The following describes two proteins that form a bound complex.

Interface contacts:
Residue Y731 in chain B is in contact with residue R289 in chain A (closest heavy-atom distance 3.5 Å).
Residue N985 in chain B is in contact with residue D222 in chain A (closest heavy-atom distance 3.1 Å).
Residue N985 in chain B contacts residue R281 in chain A (closest heavy-atom distance 3.4 Å).
Residue L337 in chain B interacts with residue I693 in chain A (closest heavy-atom distance 3.4 Å).
Residue F727 in chain B is in contact with residue Q285 in chain A (closest heavy-atom distance 3.4 Å).
Residue Q509 in chain B is in contact with residue T781 in chain A (closest heavy-atom distance 3.5 Å).
Residue R289 in chain B interacts with residue G725 in chain A (closest heavy-atom distance 3.0 Å).
Residue I707 in chain B interacts with residue P336 in chain A (closest heavy-atom distance 3.4 Å).
Residue G782 in chain B interacts with residue Q509 in chain A (closest heavy-atom distance 2.8 Å).
Residue Q710 in chain B interacts with residue F333 in chain A (closest heavy-atom distance 3.6 Å).
Residue Q285 in chain B contacts residue F727 in chain A (closest heavy-atom distance 3.4 Å).
Residue N986 in chain B is in contact with residue R281 in chain A (closest heavy-atom distance 3.4 Å).
Residue I709 in chain B interacts with residue T334 in chain A (closest heavy-atom distance 2.7 Å).
Residue E1001 in chain B is in contact with residue P221 in chain A (closest heavy-atom distance 3.4 Å).
Residue T334 in chain B is in contact with residue I709 in chain A (closest heavy-atom distance 2.7 Å).
Residue I709 in chain B is in contact with residue F333 in chain A (closest heavy-atom distance 3.4 Å).
Residue F335 in chain B interacts with residue I707 in chain A (closest heavy-atom distance 3.6 Å).
Residue S293 in chain B interacts with residue S724 in chain A (closest heavy-atom distance 3.2 Å).
Residue Q710 in chain B contacts residue P331 in chain A (closest heavy-atom distance 2.9 Å).
Residue R281 in chain B is in contact with residue N986 in chain A (closest heavy-atom distance 3.4 Å).
Residue R289 in chain B is in contact with residue F727 in chain A (closest heavy-atom distance 3.4 Å).
Residue Q320 in chain B contacts residue R695 in chain A (closest heavy-atom distance 2.2 Å).
Residue T705 in chain B interacts with residue R289 in chain A (closest heavy-atom distance 3.4 Å).
Residue D856 in chain B contacts residue R500 in chain A (closest heavy-atom distance 2.8 Å).
Residue P336 in chain B is in contact with residue I707 in chain A (closest heavy-atom distance 3.4 Å).
Residue R289 in chain B is in contact with residue P732 in chain A (closest heavy-atom distance 3.3 Å).
Residue T334 in chain B contacts residue T708 in chain A (closest heavy-atom distance 3.6 Å).
Residue G780 in chain B is in contact with residue N510 in chain A (closest heavy-atom distance 2.8 Å).
Residue N694 in chain B interacts with residue L337 in chain A (closest heavy-atom distance 3.6 Å).
Residue G725 in chain B interacts with residue R289 in chain A (closest heavy-atom distance 3.0 Å).
Residue T733 in chain B is in contact with residue R289 in chain A (closest heavy-atom distance 2.7 Å).
Residue T708 in chain B is in contact with residue T334 in chain A (closest heavy-atom distance 3.6 Å).
Residue T781 in chain B is in contact with residue Q509 in chain A (closest heavy-atom distance 3.5 Å).
Residue I707 in chain B interacts with residue F335 in chain A (closest heavy-atom distance 3.6 Å).
Residue R281 in chain B is in contact with residue N985 in chain A (closest heavy-atom distance 3.4 Å).
Residue N510 in chain B interacts with residue G780 in chain A (closest heavy-atom distance 2.8 Å).
Residue T781 in chain B interacts with residue F483 in chain A (closest heavy-atom distance 3.5 Å).
Residue R289 in chain B contacts residue T705 in chain A (closest heavy-atom distance 3.4 Å).
Residue F727 in chain B interacts with residue R289 in chain A (closest heavy-atom distance 3.4 Å).
Residue R289 in chain B contacts residue Y731 in chain A (closest heavy-atom distance 3.5 Å).
Residue R500 in chain B interacts with residue D856 in chain A (closest heavy-atom distance 2.8 Å).
Residue R695 in chain B is in contact with residue Q320 in chain A (closest heavy-atom distance 2.2 Å).
Residue P732 in chain B contacts residue R289 in chain A (closest heavy-atom distance 3.3 Å).
Residue D222 in chain B interacts with residue N985 in chain A (closest heavy-atom distance 3.1 Å).
Residue Q285 in chain B interacts with residue D728 in chain A (closest heavy-atom distance 2.7 Å).
Residue T726 in chain B is in contact with residue R289 in chain A (closest heavy-atom distance 3.3 Å).
Residue D728 in chain B interacts with residue Q285 in chain A (closest heavy-atom distance 2.7 Å).
Residue L337 in chain B interacts with residue N694 in chain A (closest heavy-atom distance 3.6 Å).
Residue P331 in chain B interacts with residue Q710 in chain A (closest heavy-atom distance 2.9 Å).
Residue Q509 in chain B is in contact with residue S783 in chain A (closest heavy-atom distance 2.9 Å).
Residue S724 in chain B contacts residue S293 in chain A (closest heavy-atom distance 3.2 Å).
Residue F333 in chain B is in contact with residue Q710 in chain A (closest heavy-atom distance 3.6 Å).
Residue R289 in chain B interacts with residue T726 in chain A (closest heavy-atom distance 3.3 Å).
Residue F483 in chain B interacts with residue T781 in chain A (closest heavy-atom distance 3.5 Å).
Residue F333 in chain B contacts residue I709 in chain A (closest heavy-atom distance 3.4 Å).
Residue S783 in chain B contacts residue Q509 in chain A (closest heavy-atom distance 2.9 Å).
Residue Q509 in chain B interacts with residue G782 in chain A (closest heavy-atom distance 2.8 Å).
Residue P221 in chain B interacts with residue E1001 in chain A (closest heavy-atom distance 3.4 Å).
Residue R289 in chain B is in contact with residue T733 in chain A (closest heavy-atom distance 2.7 Å).
Residue I693 in chain B interacts with residue L337 in chain A (closest heavy-atom distance 3.4 Å).

Sequence of chain A:
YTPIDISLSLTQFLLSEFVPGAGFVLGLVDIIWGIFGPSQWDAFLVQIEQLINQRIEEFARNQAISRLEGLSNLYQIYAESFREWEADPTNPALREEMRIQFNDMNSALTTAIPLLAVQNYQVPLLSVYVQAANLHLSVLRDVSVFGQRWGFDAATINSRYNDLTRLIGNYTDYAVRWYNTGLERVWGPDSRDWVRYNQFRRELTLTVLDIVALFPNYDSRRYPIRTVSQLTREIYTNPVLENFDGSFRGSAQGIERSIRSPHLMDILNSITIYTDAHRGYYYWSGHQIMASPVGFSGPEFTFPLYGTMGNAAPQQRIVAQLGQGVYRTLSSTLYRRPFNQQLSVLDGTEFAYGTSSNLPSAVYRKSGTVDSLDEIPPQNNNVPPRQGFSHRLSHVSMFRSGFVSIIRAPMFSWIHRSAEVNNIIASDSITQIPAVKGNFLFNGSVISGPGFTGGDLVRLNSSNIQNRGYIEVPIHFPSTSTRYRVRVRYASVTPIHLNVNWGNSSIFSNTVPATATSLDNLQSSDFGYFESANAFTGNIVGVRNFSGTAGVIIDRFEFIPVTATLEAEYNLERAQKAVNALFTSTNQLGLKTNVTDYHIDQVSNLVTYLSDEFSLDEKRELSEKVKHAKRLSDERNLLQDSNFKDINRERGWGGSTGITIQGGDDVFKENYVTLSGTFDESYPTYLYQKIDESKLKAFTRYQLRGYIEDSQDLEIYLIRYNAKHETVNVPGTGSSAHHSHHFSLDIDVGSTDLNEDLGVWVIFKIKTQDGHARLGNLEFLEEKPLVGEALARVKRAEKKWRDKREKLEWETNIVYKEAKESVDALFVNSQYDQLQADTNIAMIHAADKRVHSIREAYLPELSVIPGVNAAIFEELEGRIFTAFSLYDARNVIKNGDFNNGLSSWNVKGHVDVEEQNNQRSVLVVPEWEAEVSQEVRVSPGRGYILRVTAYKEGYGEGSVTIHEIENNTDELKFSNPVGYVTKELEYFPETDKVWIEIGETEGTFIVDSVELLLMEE

Sequence of chain B:
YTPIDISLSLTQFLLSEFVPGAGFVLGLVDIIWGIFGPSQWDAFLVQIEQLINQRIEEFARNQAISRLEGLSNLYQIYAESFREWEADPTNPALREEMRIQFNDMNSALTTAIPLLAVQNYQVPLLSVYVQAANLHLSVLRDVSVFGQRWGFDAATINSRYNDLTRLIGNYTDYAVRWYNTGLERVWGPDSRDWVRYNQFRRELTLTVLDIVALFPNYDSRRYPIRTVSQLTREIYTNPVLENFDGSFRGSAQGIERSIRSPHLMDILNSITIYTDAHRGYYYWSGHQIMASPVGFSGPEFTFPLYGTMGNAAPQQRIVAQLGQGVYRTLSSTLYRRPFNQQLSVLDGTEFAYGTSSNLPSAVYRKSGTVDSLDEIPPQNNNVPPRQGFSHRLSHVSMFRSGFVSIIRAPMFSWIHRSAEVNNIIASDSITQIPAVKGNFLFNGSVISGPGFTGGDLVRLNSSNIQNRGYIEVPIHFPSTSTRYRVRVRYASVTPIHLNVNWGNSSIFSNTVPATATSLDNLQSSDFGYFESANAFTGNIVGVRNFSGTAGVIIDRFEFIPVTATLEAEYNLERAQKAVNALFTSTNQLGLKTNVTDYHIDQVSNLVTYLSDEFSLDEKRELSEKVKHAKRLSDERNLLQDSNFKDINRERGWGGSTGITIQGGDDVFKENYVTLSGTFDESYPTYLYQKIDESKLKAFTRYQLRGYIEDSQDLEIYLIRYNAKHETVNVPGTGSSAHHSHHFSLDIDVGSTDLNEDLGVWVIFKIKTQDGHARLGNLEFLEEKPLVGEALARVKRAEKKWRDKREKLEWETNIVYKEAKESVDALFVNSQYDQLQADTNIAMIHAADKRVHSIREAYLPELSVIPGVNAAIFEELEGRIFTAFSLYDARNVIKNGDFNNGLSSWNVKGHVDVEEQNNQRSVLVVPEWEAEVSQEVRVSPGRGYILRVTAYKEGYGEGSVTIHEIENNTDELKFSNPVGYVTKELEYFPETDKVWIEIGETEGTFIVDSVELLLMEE